Sequence of the first protein:
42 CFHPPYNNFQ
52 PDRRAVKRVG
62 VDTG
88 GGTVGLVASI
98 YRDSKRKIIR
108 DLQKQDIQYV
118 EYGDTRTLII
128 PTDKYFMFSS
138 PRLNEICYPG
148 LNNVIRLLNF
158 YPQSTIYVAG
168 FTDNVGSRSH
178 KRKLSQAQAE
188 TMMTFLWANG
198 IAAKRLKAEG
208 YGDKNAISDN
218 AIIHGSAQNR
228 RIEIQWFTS

This data describes a binding interaction between two proteins.

Sequence of the second protein:
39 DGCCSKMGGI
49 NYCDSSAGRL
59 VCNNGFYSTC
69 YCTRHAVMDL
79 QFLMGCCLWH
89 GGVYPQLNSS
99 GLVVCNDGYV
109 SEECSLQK

Residue-level contacts at the interface:
Residue I220 in the first protein contacts residue S54 in the second protein (closest heavy-atom distance 3.5 Å).
Residue I219 in the first protein is in contact with residue A55 in the second protein (closest heavy-atom distance 4.2 Å).
Residue I220 in the first protein contacts residue D52 in the second protein (closest heavy-atom distance 4.0 Å).
Residue H221 in the first protein interacts with residue Y50 in the second protein (closest heavy-atom distance 3.9 Å).
Residue I219 in the first protein is in contact with residue Y65 in the second protein (closest heavy-atom distance 3.5 Å).
Residue H221 in the first protein is in contact with residue Y65 in the second protein (closest heavy-atom distance 3.5 Å).
Residue H221 in the first protein is in contact with residue V59 in the second protein (closest heavy-atom distance 4.0 Å).
Residue I219 in the first protein is in contact with residue S54 in the second protein (closest heavy-atom distance 3.6 Å).
Residue Q225 in the first protein is in contact with residue G63 in the second protein (closest heavy-atom distance 3.5 Å).
Residue G222 in the first protein contacts residue Y65 in the second protein (closest heavy-atom distance 4.1 Å).
Residue I220 in the first protein interacts with residue Y50 in the second protein (closest heavy-atom distance 4.6 Å).
Residue H221 in the first protein is in contact with residue G63 in the second protein (closest heavy-atom distance 4.0 Å).
Residue H221 in the first protein is in contact with residue D52 in the second protein (closest heavy-atom distance 4.0 Å).
Residue A218 in the first protein is in contact with residue S54 in the second protein (closest heavy-atom distance 4.9 Å).
Residue I219 in the first protein contacts residue D52 in the second protein (closest heavy-atom distance 4.6 Å).